Sequence of the first protein:
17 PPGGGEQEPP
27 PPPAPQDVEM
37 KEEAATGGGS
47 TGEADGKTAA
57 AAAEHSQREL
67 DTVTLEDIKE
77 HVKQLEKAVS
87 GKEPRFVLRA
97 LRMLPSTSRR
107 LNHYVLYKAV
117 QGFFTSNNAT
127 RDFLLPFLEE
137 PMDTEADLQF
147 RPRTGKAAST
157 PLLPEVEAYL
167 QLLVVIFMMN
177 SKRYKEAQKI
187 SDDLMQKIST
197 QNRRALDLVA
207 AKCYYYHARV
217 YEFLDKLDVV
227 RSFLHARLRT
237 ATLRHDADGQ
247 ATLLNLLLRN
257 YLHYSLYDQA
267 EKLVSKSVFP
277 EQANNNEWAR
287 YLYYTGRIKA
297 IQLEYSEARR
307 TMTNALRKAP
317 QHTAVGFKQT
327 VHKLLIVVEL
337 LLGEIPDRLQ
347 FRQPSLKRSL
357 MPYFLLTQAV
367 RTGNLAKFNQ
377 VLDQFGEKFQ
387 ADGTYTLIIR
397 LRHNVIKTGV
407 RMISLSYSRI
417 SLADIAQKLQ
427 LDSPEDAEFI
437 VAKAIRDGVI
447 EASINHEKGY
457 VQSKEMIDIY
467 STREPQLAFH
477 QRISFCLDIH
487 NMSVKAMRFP

Residue-level contacts at the interface:
Residue I479 in the first protein interacts with residue Y341 in the second protein (closest heavy-atom distance 3.8 Å).
Residue I450 in the first protein contacts residue E279 in the second protein (closest heavy-atom distance 3.2 Å).
Residue I395 in the first protein contacts residue Q233 in the second protein (closest heavy-atom distance 3.4 Å).
Residue H476 in the first protein interacts with residue Q337 in the second protein (closest heavy-atom distance 3.2 Å).
Residue H452 in the first protein contacts residue Y278 in the second protein (closest heavy-atom distance 3.4 Å).
Residue I436 in the first protein contacts residue E237 in the second protein (closest heavy-atom distance 3.3 Å).
Residue R469 in the first protein contacts residue L334 in the second protein (closest heavy-atom distance 3.4 Å).
Residue F435 in the first protein is in contact with residue E237 in the second protein (closest heavy-atom distance 3.6 Å).
Residue I441 in the first protein is in contact with residue A277 in the second protein (closest heavy-atom distance 3.6 Å).
Residue L473 in the first protein interacts with residue L334 in the second protein (closest heavy-atom distance 3.7 Å).
Residue H476 in the first protein interacts with residue Y341 in the second protein (closest heavy-atom distance 3.4 Å).
Residue Q472 in the first protein contacts residue L334 in the second protein (closest heavy-atom distance 4.0 Å).
Residue N451 in the first protein is in contact with residue E279 in the second protein (closest heavy-atom distance 3.6 Å).
Residue H452 in the first protein interacts with residue K280 in the second protein (closest heavy-atom distance 2.8 Å).
Residue S261 in the first protein contacts residue F175 in the second protein (closest heavy-atom distance 3.1 Å).
Residue A438 in the first protein contacts residue Y278 in the second protein (closest heavy-atom distance 3.5 Å).
Residue V437 in the first protein interacts with residue Y278 in the second protein (closest heavy-atom distance 4.1 Å).
Residue S261 in the first protein interacts with residue E212 in the second protein (closest heavy-atom distance 4.1 Å).
Residue R442 in the first protein contacts residue E275 in the second protein (closest heavy-atom distance 4.1 Å).
Residue L262 in the first protein contacts residue F175 in the second protein (closest heavy-atom distance 3.4 Å).
Residue H452 in the first protein is in contact with residue I281 in the second protein (closest heavy-atom distance 3.8 Å).
Residue A438 in the first protein is in contact with residue I274 in the second protein (closest heavy-atom distance 4.1 Å).
Residue R396 in the first protein contacts residue H208 in the second protein (closest heavy-atom distance 3.1 Å).
Residue L262 in the first protein contacts residue E212 in the second protein (closest heavy-atom distance 3.6 Å).
Residue L483 in the first protein contacts residue Q344 in the second protein (closest heavy-atom distance 3.6 Å).
Residue Y260 in the first protein is in contact with residue F175 in the second protein (closest heavy-atom distance 3.6 Å).
Residue E434 in the first protein contacts residue Y278 in the second protein (closest heavy-atom distance 2.4 Å).
Residue F475 in the first protein interacts with residue Y341 in the second protein (closest heavy-atom distance 4.1 Å).
Residue L299 in the first protein interacts with residue V204 in the second protein (closest heavy-atom distance 3.7 Å).
Residue H452 in the first protein interacts with residue E279 in the second protein (closest heavy-atom distance 4.1 Å).
Residue D432 in the first protein is in contact with residue E237 in the second protein (closest heavy-atom distance 3.5 Å).
Residue Q386 in the first protein contacts residue Q220 in the second protein (closest heavy-atom distance 3.5 Å).
Residue H399 in the first protein contacts residue M236 in the second protein (closest heavy-atom distance 4.2 Å).
Residue R469 in the first protein interacts with residue P330 in the second protein (closest heavy-atom distance 3.9 Å).
Residue L299 in the first protein is in contact with residue H208 in the second protein (closest heavy-atom distance 4.3 Å).
Residue F435 in the first protein interacts with residue Y240 in the second protein (closest heavy-atom distance 3.5 Å).
Residue F435 in the first protein interacts with residue I289 in the second protein (closest heavy-atom distance 4.0 Å).
Residue I436 in the first protein contacts residue M236 in the second protein (closest heavy-atom distance 3.6 Å).
Residue K439 in the first protein contacts residue E237 in the second protein (closest heavy-atom distance 3.9 Å).
Residue D224 in the first protein interacts with residue Y177 in the second protein (closest heavy-atom distance 3.1 Å).
Residue I395 in the first protein is in contact with residue V229 in the second protein (closest heavy-atom distance 4.1 Å).
Residue K439 in the first protein interacts with residue L235 in the second protein (closest heavy-atom distance 2.3 Å).
Residue R398 in the first protein interacts with residue Q233 in the second protein (closest heavy-atom distance 4.2 Å).
Residue E434 in the first protein contacts residue I274 in the second protein (closest heavy-atom distance 4.2 Å).
Residue A438 in the first protein interacts with residue C273 in the second protein (closest heavy-atom distance 3.1 Å).
Residue R442 in the first protein is in contact with residue C273 in the second protein (closest heavy-atom distance 4.2 Å).
Residue K439 in the first protein is in contact with residue M236 in the second protein (closest heavy-atom distance 3.4 Å).
Residue K439 in the first protein contacts residue G238 in the second protein (closest heavy-atom distance 3.4 Å).
Residue I441 in the first protein is in contact with residue K276 in the second protein (closest heavy-atom distance 3.3 Å).
Residue I450 in the first protein interacts with residue Y278 in the second protein (closest heavy-atom distance 3.5 Å).
Residue S449 in the first protein interacts with residue E279 in the second protein (closest heavy-atom distance 3.9 Å).
Residue S480 in the first protein is in contact with residue Q344 in the second protein (closest heavy-atom distance 4.0 Å).
Residue I450 in the first protein contacts residue A277 in the second protein (closest heavy-atom distance 3.5 Å).
Residue R442 in the first protein contacts residue G272 in the second protein (closest heavy-atom distance 2.4 Å).
Residue S449 in the first protein is in contact with residue Q320 in the second protein (closest heavy-atom distance 3.9 Å).
Residue L262 in the first protein is in contact with residue T209 in the second protein (closest heavy-atom distance 3.2 Å).
Residue F435 in the first protein contacts residue G238 in the second protein (closest heavy-atom distance 3.2 Å).
Residue K222 in the first protein contacts residue E179 in the second protein (closest heavy-atom distance 4.0 Å).
Residue L473 in the first protein contacts residue Q337 in the second protein (closest heavy-atom distance 4.0 Å).
Residue E453 in the first protein is in contact with residue K280 in the second protein (closest heavy-atom distance 2.6 Å).

Sequence of the second protein:
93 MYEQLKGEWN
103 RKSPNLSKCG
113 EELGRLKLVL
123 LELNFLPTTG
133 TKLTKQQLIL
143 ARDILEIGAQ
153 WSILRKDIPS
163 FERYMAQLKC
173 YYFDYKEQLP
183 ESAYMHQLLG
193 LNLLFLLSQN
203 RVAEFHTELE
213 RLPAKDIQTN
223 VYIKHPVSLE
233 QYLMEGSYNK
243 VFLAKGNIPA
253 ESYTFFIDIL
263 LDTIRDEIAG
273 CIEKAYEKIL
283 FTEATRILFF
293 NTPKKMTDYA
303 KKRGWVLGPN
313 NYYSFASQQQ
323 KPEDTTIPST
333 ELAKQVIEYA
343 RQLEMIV

The following describes two proteins that form a bound complex.